Contacts between the two chains:
Residue M13 in the second protein is in contact with residue Y103 in the first protein (closest heavy-atom distance 3.6 Å).
Residue D27 in the second protein is in contact with residue R111 in the first protein (closest heavy-atom distance 2.9 Å).
Residue M91 in the second protein is in contact with residue F137 in the first protein (closest heavy-atom distance 3.8 Å).
Residue V15 in the second protein contacts residue L95 in the first protein (closest heavy-atom distance 3.6 Å).
Residue G120 in the second protein interacts with residue K147 in the first protein (closest heavy-atom distance 3.4 Å).
Residue H151 in the second protein contacts residue A119 in the first protein (closest heavy-atom distance 3.6 Å).
Residue L95 in the second protein interacts with residue Y133 in the first protein (closest heavy-atom distance 3.5 Å).
Residue S22 in the second protein interacts with residue L115 in the first protein (closest heavy-atom distance 3.8 Å).
Residue R111 in the second protein is in contact with residue D27 in the first protein (closest heavy-atom distance 2.9 Å).
Residue H151 in the second protein interacts with residue Q118 in the first protein (closest heavy-atom distance 3.1 Å).
Residue L115 in the second protein interacts with residue L19 in the first protein (closest heavy-atom distance 3.7 Å).
Residue R26 in the second protein interacts with residue Q118 in the first protein (closest heavy-atom distance 3.4 Å).
Residue L95 in the second protein is in contact with residue V15 in the first protein (closest heavy-atom distance 3.6 Å).
Residue F126 in the second protein contacts residue E97 in the first protein (closest heavy-atom distance 3.3 Å).
Residue I23 in the second protein is in contact with residue I112 in the first protein (closest heavy-atom distance 3.3 Å).
Residue M91 in the second protein interacts with residue Y133 in the first protein (closest heavy-atom distance 3.1 Å).
Residue L94 in the second protein interacts with residue F126 in the first protein (closest heavy-atom distance 3.6 Å).
Residue L115 in the second protein is in contact with residue S22 in the first protein (closest heavy-atom distance 3.8 Å).
Residue K147 in the second protein is in contact with residue V121 in the first protein (closest heavy-atom distance 3.5 Å).
Residue R111 in the second protein interacts with residue I23 in the first protein (closest heavy-atom distance 3.3 Å).
Residue Y103 in the second protein interacts with residue M13 in the first protein (closest heavy-atom distance 3.6 Å).
Residue G136 in the second protein interacts with residue M91 in the first protein (closest heavy-atom distance 3.8 Å).
Residue M91 in the second protein is in contact with residue G136 in the first protein (closest heavy-atom distance 3.8 Å).
Residue I98 in the second protein is in contact with residue F126 in the first protein (closest heavy-atom distance 3.4 Å).
Residue K147 in the second protein contacts residue A119 in the first protein (closest heavy-atom distance 3.0 Å).
Residue I98 in the second protein interacts with residue W12 in the first protein (closest heavy-atom distance 3.7 Å).
Residue A119 in the second protein contacts residue H151 in the first protein (closest heavy-atom distance 3.6 Å).
Residue Y103 in the second protein is in contact with residue H16 in the first protein (closest heavy-atom distance 3.4 Å).
Residue F126 in the second protein interacts with residue I98 in the first protein (closest heavy-atom distance 3.4 Å).
Residue R26 in the second protein interacts with residue L115 in the first protein (closest heavy-atom distance 3.7 Å).
Residue E97 in the second protein contacts residue F126 in the first protein (closest heavy-atom distance 3.3 Å).
Residue Y133 in the second protein interacts with residue L95 in the first protein (closest heavy-atom distance 3.5 Å).
Residue L90 in the second protein is in contact with residue L90 in the first protein (closest heavy-atom distance 3.8 Å).
Residue L19 in the second protein contacts residue L115 in the first protein (closest heavy-atom distance 3.7 Å).
Residue H16 in the second protein contacts residue E108 in the first protein (closest heavy-atom distance 2.9 Å).
Residue L115 in the second protein contacts residue R26 in the first protein (closest heavy-atom distance 3.7 Å).
Residue F126 in the second protein contacts residue L94 in the first protein (closest heavy-atom distance 3.6 Å).
Residue W12 in the second protein interacts with residue I99 in the first protein (closest heavy-atom distance 3.8 Å).
Residue M91 in the second protein is in contact with residue L132 in the first protein (closest heavy-atom distance 3.4 Å).
Residue L132 in the second protein contacts residue M91 in the first protein (closest heavy-atom distance 3.4 Å).
Residue A119 in the second protein is in contact with residue K147 in the first protein (closest heavy-atom distance 3.0 Å).
Residue T88 in the second protein is in contact with residue E140 in the first protein (closest heavy-atom distance 2.8 Å).
Residue K147 in the second protein is in contact with residue G120 in the first protein (closest heavy-atom distance 3.4 Å).
Residue E108 in the second protein contacts residue H16 in the first protein (closest heavy-atom distance 2.9 Å).
Residue Q118 in the second protein contacts residue R26 in the first protein (closest heavy-atom distance 3.4 Å).
Residue I98 in the second protein interacts with residue A130 in the first protein (closest heavy-atom distance 3.6 Å).
Residue H16 in the second protein contacts residue Y103 in the first protein (closest heavy-atom distance 3.4 Å).
Residue I23 in the second protein contacts residue R111 in the first protein (closest heavy-atom distance 3.3 Å).
Residue I112 in the second protein is in contact with residue I23 in the first protein (closest heavy-atom distance 3.3 Å).
Residue A130 in the second protein is in contact with residue I98 in the first protein (closest heavy-atom distance 3.6 Å).
Residue I99 in the second protein is in contact with residue W12 in the first protein (closest heavy-atom distance 3.8 Å).
Residue E140 in the second protein interacts with residue T88 in the first protein (closest heavy-atom distance 2.8 Å).
Residue W12 in the second protein contacts residue L95 in the first protein (closest heavy-atom distance 3.5 Å).
Residue L95 in the second protein contacts residue W12 in the first protein (closest heavy-atom distance 3.5 Å).
Residue V121 in the second protein interacts with residue K147 in the first protein (closest heavy-atom distance 3.5 Å).
Residue F126 in the second protein contacts residue F126 in the first protein (closest heavy-atom distance 3.6 Å).
Residue W12 in the second protein contacts residue I98 in the first protein (closest heavy-atom distance 3.7 Å).
Residue Y133 in the second protein is in contact with residue M91 in the first protein (closest heavy-atom distance 3.1 Å).
Residue F137 in the second protein is in contact with residue M91 in the first protein (closest heavy-atom distance 3.8 Å).
Residue Q118 in the second protein contacts residue H151 in the first protein (closest heavy-atom distance 3.1 Å).

Sequence of the first protein:
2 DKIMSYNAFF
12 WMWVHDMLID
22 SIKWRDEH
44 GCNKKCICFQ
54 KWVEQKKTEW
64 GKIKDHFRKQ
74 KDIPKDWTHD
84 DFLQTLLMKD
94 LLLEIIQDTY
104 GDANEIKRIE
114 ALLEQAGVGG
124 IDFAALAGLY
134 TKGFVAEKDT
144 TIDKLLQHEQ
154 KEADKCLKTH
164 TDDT

This data describes a binding interaction between two proteins.

Sequence of the second protein:
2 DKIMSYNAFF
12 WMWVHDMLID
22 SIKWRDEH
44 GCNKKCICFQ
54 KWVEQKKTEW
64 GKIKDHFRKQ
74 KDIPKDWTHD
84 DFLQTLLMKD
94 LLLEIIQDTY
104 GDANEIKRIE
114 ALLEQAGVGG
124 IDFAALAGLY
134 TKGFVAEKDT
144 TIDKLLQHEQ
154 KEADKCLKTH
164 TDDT